Sequence of the first protein:
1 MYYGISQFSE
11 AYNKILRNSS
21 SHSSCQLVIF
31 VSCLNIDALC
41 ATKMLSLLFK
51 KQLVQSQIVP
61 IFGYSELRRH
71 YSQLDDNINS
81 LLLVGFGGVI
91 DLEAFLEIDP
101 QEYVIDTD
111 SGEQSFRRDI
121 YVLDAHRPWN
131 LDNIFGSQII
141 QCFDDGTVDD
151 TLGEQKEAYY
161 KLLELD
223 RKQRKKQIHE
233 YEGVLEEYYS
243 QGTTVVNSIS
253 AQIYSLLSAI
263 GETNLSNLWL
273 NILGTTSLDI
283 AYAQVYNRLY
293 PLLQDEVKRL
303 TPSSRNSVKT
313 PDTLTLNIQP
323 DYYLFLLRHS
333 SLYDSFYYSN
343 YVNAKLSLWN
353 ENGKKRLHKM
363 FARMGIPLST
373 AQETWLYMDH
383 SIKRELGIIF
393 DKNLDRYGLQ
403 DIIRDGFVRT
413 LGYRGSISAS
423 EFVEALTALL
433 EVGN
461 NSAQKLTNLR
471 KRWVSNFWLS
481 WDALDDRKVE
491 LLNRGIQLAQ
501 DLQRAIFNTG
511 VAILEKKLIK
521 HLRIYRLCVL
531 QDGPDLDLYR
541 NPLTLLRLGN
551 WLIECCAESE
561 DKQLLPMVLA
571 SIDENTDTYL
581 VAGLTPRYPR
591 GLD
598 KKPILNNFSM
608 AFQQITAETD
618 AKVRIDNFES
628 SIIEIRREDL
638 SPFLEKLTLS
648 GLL

Sequence of the second protein:
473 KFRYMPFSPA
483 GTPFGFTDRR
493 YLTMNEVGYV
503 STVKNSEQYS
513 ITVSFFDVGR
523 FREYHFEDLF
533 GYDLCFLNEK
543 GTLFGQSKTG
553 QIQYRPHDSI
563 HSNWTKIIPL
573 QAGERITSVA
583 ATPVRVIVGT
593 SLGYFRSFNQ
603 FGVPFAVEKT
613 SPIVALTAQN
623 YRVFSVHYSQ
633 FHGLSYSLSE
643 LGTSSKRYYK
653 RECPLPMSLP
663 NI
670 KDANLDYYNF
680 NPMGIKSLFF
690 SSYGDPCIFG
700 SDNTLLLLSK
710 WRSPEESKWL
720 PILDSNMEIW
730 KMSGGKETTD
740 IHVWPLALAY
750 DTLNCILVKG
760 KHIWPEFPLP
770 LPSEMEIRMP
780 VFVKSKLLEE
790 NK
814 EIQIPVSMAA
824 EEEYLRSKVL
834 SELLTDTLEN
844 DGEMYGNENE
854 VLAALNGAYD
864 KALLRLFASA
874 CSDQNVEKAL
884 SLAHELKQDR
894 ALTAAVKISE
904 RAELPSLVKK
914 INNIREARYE

These two protein chains interact to form a complex.

Interface contacts:
Residue I262 in the first protein interacts with residue E525 in the second protein (closest heavy-atom distance 3.7 Å).
Residue G263 in the first protein is in contact with residue Y526 in the second protein (closest heavy-atom distance 4.9 Å).
Residue G263 in the first protein interacts with residue E525 in the second protein (closest heavy-atom distance 3.8 Å).